Sequence of chain A:
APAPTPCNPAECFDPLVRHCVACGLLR

Contacts between the two chains:
Residue R99 in chain B is in contact with residue D23 in chain A (closest heavy-atom distance 2.8 Å).
Residue Y102 in chain B is in contact with residue L34 in chain A (closest heavy-atom distance 3.3 Å).
Residue C108 in chain B interacts with residue F22 in chain A (closest heavy-atom distance 2.9 Å).
Residue N103 in chain B is in contact with residue E20 in chain A (closest heavy-atom distance 3.9 Å).
Residue C108 in chain B interacts with residue C21 in chain A (closest heavy-atom distance 3.5 Å).
Residue G106 in chain B is in contact with residue C21 in chain A (closest heavy-atom distance 3.3 Å).
Residue S31 in chain B interacts with residue E20 in chain A (closest heavy-atom distance 4.4 Å).
Residue R104 in chain B contacts residue L35 in chain A (closest heavy-atom distance 4.0 Å).
Residue Y102 in chain B interacts with residue L35 in chain A (closest heavy-atom distance 4.1 Å).
Residue S32 in chain B interacts with residue A31 in chain A (closest heavy-atom distance 4.7 Å).
Residue S33 in chain B contacts residue V26 in chain A (closest heavy-atom distance 4.0 Å).
Residue C101 in chain B is in contact with residue C32 in chain A (closest heavy-atom distance 3.3 Å).
Residue C108 in chain B interacts with residue D23 in chain A (closest heavy-atom distance 3.7 Å).
Residue C101 in chain B interacts with residue D23 in chain A (closest heavy-atom distance 4.0 Å).
Residue S54 in chain B is in contact with residue H28 in chain A (closest heavy-atom distance 4.5 Å).
Residue H35 in chain B is in contact with residue L25 in chain A (closest heavy-atom distance 3.9 Å).
Residue F57 in chain B is in contact with residue H28 in chain A (closest heavy-atom distance 4.0 Å).
Residue Y102 in chain B is in contact with residue C21 in chain A (closest heavy-atom distance 4.2 Å).
Residue N103 in chain B is in contact with residue C21 in chain A (closest heavy-atom distance 3.4 Å).
Residue N103 in chain B contacts residue L34 in chain A (closest heavy-atom distance 4.9 Å).
Residue S33 in chain B interacts with residue D23 in chain A (closest heavy-atom distance 4.8 Å).
Residue L52 in chain B contacts residue C29 in chain A (closest heavy-atom distance 4.3 Å).
Residue S32 in chain B is in contact with residue V30 in chain A (closest heavy-atom distance 5.0 Å).
Residue V107 in chain B interacts with residue P24 in chain A (closest heavy-atom distance 4.5 Å).
Residue G106 in chain B contacts residue F22 in chain A (closest heavy-atom distance 3.1 Å).
Residue V107 in chain B interacts with residue C21 in chain A (closest heavy-atom distance 3.6 Å).
Residue L52 in chain B contacts residue V26 in chain A (closest heavy-atom distance 3.6 Å).
Residue S31 in chain B is in contact with residue V30 in chain A (closest heavy-atom distance 3.3 Å).
Residue R99 in chain B contacts residue L25 in chain A (closest heavy-atom distance 3.7 Å).
Residue Y102 in chain B is in contact with residue G33 in chain A (closest heavy-atom distance 3.6 Å).
Residue A109 in chain B contacts residue L35 in chain A (closest heavy-atom distance 4.1 Å).
Residue C101 in chain B contacts residue A31 in chain A (closest heavy-atom distance 3.4 Å).
Residue W50 in chain B is in contact with residue V26 in chain A (closest heavy-atom distance 3.9 Å).
Residue W50 in chain B contacts residue L25 in chain A (closest heavy-atom distance 3.5 Å).
Residue Y102 in chain B interacts with residue C32 in chain A (closest heavy-atom distance 4.2 Å).
Residue V107 in chain B is in contact with residue F22 in chain A (closest heavy-atom distance 3.2 Å).
Residue F57 in chain B interacts with residue R27 in chain A (closest heavy-atom distance 4.5 Å).
Residue N103 in chain B interacts with residue L35 in chain A (closest heavy-atom distance 3.5 Å).
Residue C108 in chain B interacts with residue P24 in chain A (closest heavy-atom distance 4.5 Å).
Residue C101 in chain B interacts with residue V30 in chain A (closest heavy-atom distance 3.6 Å).
Residue S31 in chain B interacts with residue A31 in chain A (closest heavy-atom distance 3.0 Å).
Residue N103 in chain B contacts residue G33 in chain A (closest heavy-atom distance 2.9 Å).
Residue F57 in chain B contacts residue V26 in chain A (closest heavy-atom distance 4.1 Å).
Residue L52 in chain B contacts residue H28 in chain A (closest heavy-atom distance 3.6 Å).
Residue L52 in chain B is in contact with residue V30 in chain A (closest heavy-atom distance 4.5 Å).
Residue C101 in chain B is in contact with residue G33 in chain A (closest heavy-atom distance 3.0 Å).
Residue C108 in chain B contacts residue C32 in chain A (closest heavy-atom distance 4.8 Å).
Residue V55 in chain B contacts residue H28 in chain A (closest heavy-atom distance 3.8 Å).
Residue N103 in chain B is in contact with residue C32 in chain A (closest heavy-atom distance 3.9 Å).
Residue C101 in chain B is in contact with residue C21 in chain A (closest heavy-atom distance 4.8 Å).

These two protein chains interact to form a complex.

Sequence of chain B:
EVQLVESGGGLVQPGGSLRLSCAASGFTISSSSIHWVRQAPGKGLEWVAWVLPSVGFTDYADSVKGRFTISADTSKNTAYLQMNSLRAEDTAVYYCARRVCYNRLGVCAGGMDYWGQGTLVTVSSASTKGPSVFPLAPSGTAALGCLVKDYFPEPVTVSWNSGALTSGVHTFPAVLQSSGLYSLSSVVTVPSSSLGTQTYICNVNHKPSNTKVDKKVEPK